Sequence of chain B:
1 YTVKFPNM

Sequence of chain A:
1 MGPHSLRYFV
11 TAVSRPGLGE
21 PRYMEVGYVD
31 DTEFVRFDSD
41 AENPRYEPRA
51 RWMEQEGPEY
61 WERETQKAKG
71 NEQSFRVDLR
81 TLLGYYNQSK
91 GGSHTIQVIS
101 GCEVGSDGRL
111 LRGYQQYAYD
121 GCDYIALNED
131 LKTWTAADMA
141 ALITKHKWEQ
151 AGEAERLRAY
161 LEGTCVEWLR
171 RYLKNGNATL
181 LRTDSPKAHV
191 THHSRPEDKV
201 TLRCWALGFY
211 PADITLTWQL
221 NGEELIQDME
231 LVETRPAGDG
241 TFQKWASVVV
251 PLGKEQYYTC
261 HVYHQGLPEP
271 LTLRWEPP

This data describes a binding interaction between two proteins.

Residue-level contacts at the interface:
Residue L157 in chain A is in contact with residue K4 in chain B (closest heavy-atom distance 4.5 Å).
Residue W148 in chain A contacts residue M8 in chain B (closest heavy-atom distance 4.0 Å).
Residue Y85 in chain A contacts residue M8 in chain B (closest heavy-atom distance 3.1 Å).
Residue R156 in chain A contacts residue V3 in chain B (closest heavy-atom distance 4.5 Å).
Residue R156 in chain A is in contact with residue P6 in chain B (closest heavy-atom distance 4.1 Å).
Residue N71 in chain A contacts residue V3 in chain B (closest heavy-atom distance 2.9 Å).
Residue K147 in chain A is in contact with residue N7 in chain B (closest heavy-atom distance 3.8 Å).
Residue V98 in chain A is in contact with residue F5 in chain B (closest heavy-atom distance 3.5 Å).
Residue F75 in chain A interacts with residue F5 in chain B (closest heavy-atom distance 3.4 Å).
Residue E25 in chain A interacts with residue F5 in chain B (closest heavy-atom distance 4.3 Å).
Residue Y172 in chain A is in contact with residue Y1 in chain B (closest heavy-atom distance 3.3 Å).
Residue V10 in chain A is in contact with residue F5 in chain B (closest heavy-atom distance 4.0 Å).
Residue F75 in chain A interacts with residue M8 in chain B (closest heavy-atom distance 4.6 Å).
Residue S74 in chain A contacts residue F5 in chain B (closest heavy-atom distance 3.5 Å).
Residue W168 in chain A contacts residue Y1 in chain B (closest heavy-atom distance 3.1 Å).
Residue E153 in chain A interacts with residue P6 in chain B (closest heavy-atom distance 3.0 Å).
Residue K67 in chain A is in contact with residue K4 in chain B (closest heavy-atom distance 4.0 Å).
Residue D78 in chain A contacts residue P6 in chain B (closest heavy-atom distance 4.1 Å).
Residue Y60 in chain A contacts residue Y1 in chain B (closest heavy-atom distance 4.2 Å).
Residue L6 in chain A is in contact with residue Y1 in chain B (closest heavy-atom distance 4.1 Å).
Residue E64 in chain A contacts residue T2 in chain B (closest heavy-atom distance 2.9 Å).
Residue Y160 in chain A interacts with residue Y1 in chain B (closest heavy-atom distance 2.5 Å).
Residue Y117 in chain A is in contact with residue P6 in chain B (closest heavy-atom distance 3.6 Å).
Residue E25 in chain A interacts with residue T2 in chain B (closest heavy-atom distance 4.3 Å).
Residue W148 in chain A is in contact with residue N7 in chain B (closest heavy-atom distance 3.0 Å).
Residue S74 in chain A interacts with residue P6 in chain B (closest heavy-atom distance 4.3 Å).
Residue R63 in chain A contacts residue Y1 in chain B (closest heavy-atom distance 3.8 Å).
Residue L82 in chain A interacts with residue M8 in chain B (closest heavy-atom distance 3.5 Å).
Residue T144 in chain A interacts with residue M8 in chain B (closest heavy-atom distance 3.3 Å).
Residue K67 in chain A contacts residue Y1 in chain B (closest heavy-atom distance 3.3 Å).
Residue Y117 in chain A interacts with residue M8 in chain B (closest heavy-atom distance 3.8 Å).
Residue I96 in chain A is in contact with residue M8 in chain B (closest heavy-atom distance 3.9 Å).
Residue Y160 in chain A interacts with residue T2 in chain B (closest heavy-atom distance 3.8 Å).
Residue K67 in chain A is in contact with residue T2 in chain B (closest heavy-atom distance 2.8 Å).
Residue Y8 in chain A is in contact with residue Y1 in chain B (closest heavy-atom distance 3.6 Å).
Residue S100 in chain A is in contact with residue F5 in chain B (closest heavy-atom distance 3.8 Å).
Residue Q115 in chain A interacts with residue V3 in chain B (closest heavy-atom distance 3.7 Å).
Residue S74 in chain A is in contact with residue N7 in chain B (closest heavy-atom distance 2.8 Å).
Residue R156 in chain A contacts residue F5 in chain B (closest heavy-atom distance 4.4 Å).
Residue Y124 in chain A contacts residue M8 in chain B (closest heavy-atom distance 3.4 Å).
Residue N71 in chain A is in contact with residue K4 in chain B (closest heavy-atom distance 3.4 Å).
Residue Y8 in chain A is in contact with residue T2 in chain B (closest heavy-atom distance 3.3 Å).
Residue Y117 in chain A interacts with residue F5 in chain B (closest heavy-atom distance 3.4 Å).
Residue D78 in chain A contacts residue N7 in chain B (closest heavy-atom distance 3.5 Å).
Residue K147 in chain A is in contact with residue M8 in chain B (closest heavy-atom distance 2.9 Å).
Residue Y160 in chain A interacts with residue V3 in chain B (closest heavy-atom distance 3.6 Å).
Residue N71 in chain A contacts residue F5 in chain B (closest heavy-atom distance 2.8 Å).
Residue R156 in chain A interacts with residue K4 in chain B (closest heavy-atom distance 2.6 Å).
Residue S100 in chain A interacts with residue V3 in chain B (closest heavy-atom distance 3.9 Å).
Residue Q115 in chain A interacts with residue F5 in chain B (closest heavy-atom distance 3.4 Å).
Residue L157 in chain A contacts residue P6 in chain B (closest heavy-atom distance 4.4 Å).
Residue T81 in chain A interacts with residue M8 in chain B (closest heavy-atom distance 3.6 Å).
Residue Y46 in chain A contacts residue T2 in chain B (closest heavy-atom distance 3.7 Å).
Residue D78 in chain A contacts residue M8 in chain B (closest heavy-atom distance 2.7 Å).
Residue W148 in chain A is in contact with residue P6 in chain B (closest heavy-atom distance 3.5 Å).
Residue K67 in chain A contacts residue V3 in chain B (closest heavy-atom distance 4.4 Å).
Residue E64 in chain A contacts residue Y1 in chain B (closest heavy-atom distance 2.9 Å).
Residue T164 in chain A contacts residue Y1 in chain B (closest heavy-atom distance 3.4 Å).
Residue V77 in chain A interacts with residue N7 in chain B (closest heavy-atom distance 3.6 Å).
Residue Y23 in chain A contacts residue F5 in chain B (closest heavy-atom distance 4.5 Å).